Sequence of protein 2:
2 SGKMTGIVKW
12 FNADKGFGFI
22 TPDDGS

These two protein chains interact to form a complex.

Sequence of protein 1:
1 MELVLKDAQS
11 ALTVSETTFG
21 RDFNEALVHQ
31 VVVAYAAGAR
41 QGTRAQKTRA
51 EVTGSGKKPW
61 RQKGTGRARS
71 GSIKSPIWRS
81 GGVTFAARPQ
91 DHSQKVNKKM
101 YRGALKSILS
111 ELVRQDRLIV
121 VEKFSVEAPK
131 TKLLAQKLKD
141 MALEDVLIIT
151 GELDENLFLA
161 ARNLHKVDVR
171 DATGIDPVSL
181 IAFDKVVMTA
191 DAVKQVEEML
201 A

Contacts between the two chains:
Residue G66 in protein 1 is in contact with residue N13 in protein 2 (closest heavy-atom distance 4.9 Å).
Residue R61 in protein 1 interacts with residue N13 in protein 2 (closest heavy-atom distance 3.6 Å).
Residue R61 in protein 1 contacts residue K16 in protein 2 (closest heavy-atom distance 3.3 Å).
Residue T65 in protein 1 is in contact with residue N13 in protein 2 (closest heavy-atom distance 3.0 Å).
Residue R67 in protein 1 is in contact with residue N13 in protein 2 (closest heavy-atom distance 3.8 Å).